The following describes two proteins that form a bound complex.

Sequence of the first protein:
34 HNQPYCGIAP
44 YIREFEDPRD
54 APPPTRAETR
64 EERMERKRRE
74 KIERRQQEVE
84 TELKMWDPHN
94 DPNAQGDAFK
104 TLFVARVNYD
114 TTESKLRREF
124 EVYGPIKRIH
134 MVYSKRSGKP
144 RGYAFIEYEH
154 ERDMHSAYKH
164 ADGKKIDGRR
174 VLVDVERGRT

Interface contacts:
Residue D53 in the first protein interacts with residue N39 in the second protein (closest heavy-atom distance 4.8 Å).

Sequence of the second protein:
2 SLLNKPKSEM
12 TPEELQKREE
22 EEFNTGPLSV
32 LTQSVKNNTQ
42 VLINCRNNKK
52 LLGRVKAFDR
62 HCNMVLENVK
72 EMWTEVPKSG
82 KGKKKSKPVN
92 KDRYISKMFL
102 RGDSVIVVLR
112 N